Interface contacts:
Residue V751 in the first protein is in contact with residue D274 in the second protein (closest heavy-atom distance 3.8 Å).
Residue V751 in the first protein contacts residue L270 in the second protein (closest heavy-atom distance 4.4 Å).
Residue D770 in the first protein contacts residue K255 in the second protein (closest heavy-atom distance 4.8 Å).
Residue G750 in the first protein contacts residue Y249 in the second protein (closest heavy-atom distance 4.8 Å).
Residue V751 in the first protein interacts with residue N252 in the second protein (closest heavy-atom distance 3.6 Å).
Residue F885 in the first protein interacts with residue K255 in the second protein (closest heavy-atom distance 4.4 Å).
Residue N620 in the first protein contacts residue K255 in the second protein (closest heavy-atom distance 4.6 Å).
Residue V751 in the first protein interacts with residue Y249 in the second protein (closest heavy-atom distance 3.3 Å).
Residue G750 in the first protein is in contact with residue N252 in the second protein (closest heavy-atom distance 3.4 Å).
Residue S752 in the first protein is in contact with residue Y249 in the second protein (closest heavy-atom distance 3.6 Å).
Residue H749 in the first protein contacts residue H256 in the second protein (closest heavy-atom distance 4.5 Å).
Residue R747 in the first protein is in contact with residue H256 in the second protein (closest heavy-atom distance 3.3 Å).
Residue D622 in the first protein contacts residue K255 in the second protein (closest heavy-atom distance 4.9 Å).
Residue V751 in the first protein contacts residue I253 in the second protein (closest heavy-atom distance 3.6 Å).
Residue H749 in the first protein contacts residue N252 in the second protein (closest heavy-atom distance 3.8 Å).
Residue H748 in the first protein contacts residue H256 in the second protein (closest heavy-atom distance 3.3 Å).
Residue H749 in the first protein contacts residue K255 in the second protein (closest heavy-atom distance 4.2 Å).

Sequence of the second protein:
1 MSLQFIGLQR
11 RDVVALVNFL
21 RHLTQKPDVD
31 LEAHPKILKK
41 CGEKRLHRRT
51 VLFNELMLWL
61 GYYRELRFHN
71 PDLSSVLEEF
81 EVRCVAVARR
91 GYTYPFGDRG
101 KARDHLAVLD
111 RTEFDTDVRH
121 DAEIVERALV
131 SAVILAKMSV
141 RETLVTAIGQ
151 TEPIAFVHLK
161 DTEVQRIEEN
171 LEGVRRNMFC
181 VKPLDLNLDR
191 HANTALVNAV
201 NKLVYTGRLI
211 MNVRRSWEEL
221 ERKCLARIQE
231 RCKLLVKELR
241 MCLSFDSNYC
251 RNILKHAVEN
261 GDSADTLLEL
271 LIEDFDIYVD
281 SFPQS

Sequence of the first protein:
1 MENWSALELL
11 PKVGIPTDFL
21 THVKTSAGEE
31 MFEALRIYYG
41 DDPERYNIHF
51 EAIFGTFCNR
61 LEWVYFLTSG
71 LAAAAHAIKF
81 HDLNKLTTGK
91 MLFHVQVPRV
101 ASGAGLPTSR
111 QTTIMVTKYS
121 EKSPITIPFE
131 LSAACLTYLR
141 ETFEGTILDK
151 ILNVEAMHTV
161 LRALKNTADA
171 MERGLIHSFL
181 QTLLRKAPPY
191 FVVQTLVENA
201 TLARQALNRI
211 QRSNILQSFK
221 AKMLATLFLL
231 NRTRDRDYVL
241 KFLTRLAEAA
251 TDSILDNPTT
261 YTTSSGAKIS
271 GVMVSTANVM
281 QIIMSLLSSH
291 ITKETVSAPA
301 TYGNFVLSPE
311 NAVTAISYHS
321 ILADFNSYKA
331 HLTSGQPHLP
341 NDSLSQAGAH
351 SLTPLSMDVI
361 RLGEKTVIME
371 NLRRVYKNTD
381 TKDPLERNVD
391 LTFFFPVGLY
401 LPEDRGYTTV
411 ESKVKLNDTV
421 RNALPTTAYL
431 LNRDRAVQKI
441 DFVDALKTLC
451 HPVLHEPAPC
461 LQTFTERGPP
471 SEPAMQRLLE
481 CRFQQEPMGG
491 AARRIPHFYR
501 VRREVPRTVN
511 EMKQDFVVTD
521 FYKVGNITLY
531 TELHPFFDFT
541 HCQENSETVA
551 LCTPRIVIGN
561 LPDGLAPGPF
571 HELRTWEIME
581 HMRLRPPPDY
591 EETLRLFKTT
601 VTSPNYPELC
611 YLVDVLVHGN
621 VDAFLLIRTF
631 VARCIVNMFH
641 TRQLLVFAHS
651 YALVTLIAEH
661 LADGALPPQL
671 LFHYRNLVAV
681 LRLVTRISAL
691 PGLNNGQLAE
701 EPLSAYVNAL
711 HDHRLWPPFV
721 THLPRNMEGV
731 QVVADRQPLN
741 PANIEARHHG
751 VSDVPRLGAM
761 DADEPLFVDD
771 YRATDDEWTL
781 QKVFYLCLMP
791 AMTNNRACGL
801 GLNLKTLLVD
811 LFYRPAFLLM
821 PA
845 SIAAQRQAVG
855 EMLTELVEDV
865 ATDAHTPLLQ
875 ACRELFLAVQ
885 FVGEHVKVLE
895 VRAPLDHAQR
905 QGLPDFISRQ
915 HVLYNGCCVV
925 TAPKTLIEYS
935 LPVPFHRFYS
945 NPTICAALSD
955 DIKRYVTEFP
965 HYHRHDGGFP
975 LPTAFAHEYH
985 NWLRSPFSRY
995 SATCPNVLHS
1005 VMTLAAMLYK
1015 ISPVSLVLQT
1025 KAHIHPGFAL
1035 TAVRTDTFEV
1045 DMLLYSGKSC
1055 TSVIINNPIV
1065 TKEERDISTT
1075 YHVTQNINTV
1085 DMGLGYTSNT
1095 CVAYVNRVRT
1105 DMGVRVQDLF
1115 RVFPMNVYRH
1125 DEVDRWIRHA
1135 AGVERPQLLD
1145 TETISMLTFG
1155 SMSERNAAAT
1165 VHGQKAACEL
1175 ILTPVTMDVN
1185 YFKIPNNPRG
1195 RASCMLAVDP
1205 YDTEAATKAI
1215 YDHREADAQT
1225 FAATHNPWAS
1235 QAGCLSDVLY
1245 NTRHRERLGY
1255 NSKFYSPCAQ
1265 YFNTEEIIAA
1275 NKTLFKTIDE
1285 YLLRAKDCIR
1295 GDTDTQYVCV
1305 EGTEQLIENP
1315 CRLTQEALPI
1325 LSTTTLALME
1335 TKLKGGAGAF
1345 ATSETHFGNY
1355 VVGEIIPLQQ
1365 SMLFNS

This data describes a binding interaction between two proteins.